The following describes two proteins that form a bound complex.

Sequence of protein 1:
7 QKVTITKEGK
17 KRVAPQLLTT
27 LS

Contacts between the two chains:
Residue K35 in protein 2 is in contact with residue K13 in protein 1 (closest heavy-atom distance 4.2 Å).
Residue D104 in protein 2 contacts residue G15 in protein 1 (closest heavy-atom distance 4.4 Å).
Residue E103 in protein 2 is in contact with residue G15 in protein 1 (closest heavy-atom distance 3.6 Å).
Residue L61 in protein 2 is in contact with residue K16 in protein 1 (closest heavy-atom distance 4.8 Å).
Residue S36 in protein 2 interacts with residue E14 in protein 1 (closest heavy-atom distance 3.2 Å).
Residue E103 in protein 2 is in contact with residue K16 in protein 1 (closest heavy-atom distance 4.8 Å).
Residue E39 in protein 2 is in contact with residue K16 in protein 1 (closest heavy-atom distance 3.0 Å).
Residue D104 in protein 2 contacts residue K17 in protein 1 (closest heavy-atom distance 3.0 Å).
Residue L61 in protein 2 interacts with residue E14 in protein 1 (closest heavy-atom distance 3.3 Å).
Residue E103 in protein 2 interacts with residue E14 in protein 1 (closest heavy-atom distance 3.7 Å).
Residue D37 in protein 2 contacts residue E14 in protein 1 (closest heavy-atom distance 3.7 Å).
Residue D104 in protein 2 interacts with residue K16 in protein 1 (closest heavy-atom distance 2.8 Å).
Residue S36 in protein 2 interacts with residue G15 in protein 1 (closest heavy-atom distance 3.9 Å).
Residue S36 in protein 2 contacts residue K13 in protein 1 (closest heavy-atom distance 3.3 Å).

Sequence of protein 2:
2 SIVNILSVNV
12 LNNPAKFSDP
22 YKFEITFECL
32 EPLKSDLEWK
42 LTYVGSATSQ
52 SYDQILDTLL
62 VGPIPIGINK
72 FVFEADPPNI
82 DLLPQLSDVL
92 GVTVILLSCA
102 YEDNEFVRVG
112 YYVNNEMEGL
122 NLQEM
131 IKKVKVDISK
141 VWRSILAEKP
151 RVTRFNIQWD